Sequence of protein 2:
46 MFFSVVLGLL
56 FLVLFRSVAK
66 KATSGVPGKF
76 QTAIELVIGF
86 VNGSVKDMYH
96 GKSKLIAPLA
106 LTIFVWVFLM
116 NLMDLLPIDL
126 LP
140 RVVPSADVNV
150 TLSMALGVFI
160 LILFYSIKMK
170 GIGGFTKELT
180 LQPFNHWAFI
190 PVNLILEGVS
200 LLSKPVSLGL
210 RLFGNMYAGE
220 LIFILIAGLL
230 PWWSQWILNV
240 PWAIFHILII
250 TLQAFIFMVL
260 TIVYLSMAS

Sequence of protein 1:
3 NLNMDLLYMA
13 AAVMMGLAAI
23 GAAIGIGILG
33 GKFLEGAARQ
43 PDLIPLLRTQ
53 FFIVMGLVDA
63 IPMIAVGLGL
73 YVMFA

This data describes a binding interaction between two proteins.

Interface contacts:
Residue L211 in protein 2 is in contact with residue D61 in protein 1 (closest heavy-atom distance 4.6 Å).
Residue L207 in protein 2 contacts residue D61 in protein 1 (closest heavy-atom distance 4.9 Å).
Residue R210 in protein 2 interacts with residue I66 in protein 1 (closest heavy-atom distance 4.4 Å).
Residue R210 in protein 2 contacts residue D61 in protein 1 (closest heavy-atom distance 4.1 Å).